Residue-level contacts at the interface:
Residue V60 in protein 1 interacts with residue M57 in protein 2 (closest heavy-atom distance 5.0 Å).
Residue S65 in protein 1 interacts with residue M57 in protein 2 (closest heavy-atom distance 2.6 Å).
Residue I64 in protein 1 interacts with residue M57 in protein 2 (closest heavy-atom distance 3.5 Å).
Residue S65 in protein 1 is in contact with residue S58 in protein 2 (closest heavy-atom distance 4.5 Å).
Residue R62 in protein 1 is in contact with residue S60 in protein 2 (closest heavy-atom distance 2.9 Å).
Residue L61 in protein 1 interacts with residue M57 in protein 2 (closest heavy-atom distance 3.4 Å).

This data describes a binding interaction between two proteins.

Sequence of protein 1:
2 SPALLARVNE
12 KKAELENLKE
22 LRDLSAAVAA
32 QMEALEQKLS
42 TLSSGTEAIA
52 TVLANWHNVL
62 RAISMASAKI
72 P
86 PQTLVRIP

Sequence of protein 2:
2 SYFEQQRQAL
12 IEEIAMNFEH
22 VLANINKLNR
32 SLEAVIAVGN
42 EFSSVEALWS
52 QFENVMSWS